Sequence of chain B:
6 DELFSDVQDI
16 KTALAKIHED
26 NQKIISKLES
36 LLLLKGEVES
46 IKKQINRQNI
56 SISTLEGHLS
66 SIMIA

These two protein chains interact to form a complex.

Residue-level contacts at the interface:
Residue V43 in chain B contacts residue E42 in chain A (closest heavy-atom distance 4.1 Å).
Residue L19 in chain B interacts with residue I22 in chain A (closest heavy-atom distance 3.6 Å).
Residue L33 in chain B is in contact with residue L36 in chain A (closest heavy-atom distance 3.9 Å).
Residue Q27 in chain B is in contact with residue D25 in chain A (closest heavy-atom distance 2.9 Å).
Residue K40 in chain B interacts with residue S35 in chain A (closest heavy-atom distance 3.3 Å).
Residue V43 in chain B is in contact with residue I46 in chain A (closest heavy-atom distance 3.5 Å).
Residue L64 in chain B is in contact with residue H63 in chain A (closest heavy-atom distance 3.8 Å).
Residue I15 in chain B is in contact with residue I15 in chain A (closest heavy-atom distance 3.9 Å).
Residue H23 in chain B interacts with residue I22 in chain A (closest heavy-atom distance 3.9 Å).
Residue H23 in chain B contacts residue D25 in chain A (closest heavy-atom distance 2.5 Å).
Residue K16 in chain B contacts residue D11 in chain A (closest heavy-atom distance 3.2 Å).
Residue E61 in chain B interacts with residue T59 in chain A (closest heavy-atom distance 4.1 Å).
Residue L64 in chain B is in contact with residue L64 in chain A (closest heavy-atom distance 4.0 Å).
Residue L8 in chain B is in contact with residue L8 in chain A (closest heavy-atom distance 3.9 Å).
Residue K47 in chain B is in contact with residue E42 in chain A (closest heavy-atom distance 2.7 Å).
Residue L37 in chain B interacts with residue K32 in chain A (closest heavy-atom distance 3.7 Å).
Residue M68 in chain B is in contact with residue H63 in chain A (closest heavy-atom distance 3.4 Å).
Residue L33 in chain B is in contact with residue I29 in chain A (closest heavy-atom distance 3.8 Å).
Residue L33 in chain B is in contact with residue K32 in chain A (closest heavy-atom distance 4.0 Å).
Residue I57 in chain B interacts with residue S56 in chain A (closest heavy-atom distance 3.8 Å).
Residue M68 in chain B is in contact with residue I67 in chain A (closest heavy-atom distance 3.6 Å).
Residue I50 in chain B interacts with residue Q53 in chain A (closest heavy-atom distance 3.9 Å).
Residue I30 in chain B contacts residue I29 in chain A (closest heavy-atom distance 3.8 Å).
Residue K40 in chain B interacts with residue L39 in chain A (closest heavy-atom distance 3.8 Å).
Residue I50 in chain B contacts residue I46 in chain A (closest heavy-atom distance 3.8 Å).
Residue I29 in chain B contacts residue I29 in chain A (closest heavy-atom distance 3.9 Å).
Residue E61 in chain B interacts with residue H63 in chain A (closest heavy-atom distance 2.8 Å).
Residue N54 in chain B is in contact with residue Q49 in chain A (closest heavy-atom distance 3.1 Å).
Residue I50 in chain B interacts with residue I50 in chain A (closest heavy-atom distance 4.1 Å).
Residue L64 in chain B contacts residue I67 in chain A (closest heavy-atom distance 4.1 Å).
Residue M68 in chain B is in contact with residue S66 in chain A (closest heavy-atom distance 4.1 Å).
Residue N26 in chain B interacts with residue D25 in chain A (closest heavy-atom distance 3.1 Å).
Residue K40 in chain B is in contact with residue L38 in chain A (closest heavy-atom distance 4.0 Å).
Residue I22 in chain B is in contact with residue I22 in chain A (closest heavy-atom distance 3.9 Å).
Residue L60 in chain B interacts with residue L60 in chain A (closest heavy-atom distance 3.8 Å).
Residue E44 in chain B is in contact with residue E42 in chain A (closest heavy-atom distance 3.5 Å).
Residue L37 in chain B interacts with residue S35 in chain A (closest heavy-atom distance 3.6 Å).
Residue K47 in chain B contacts residue S45 in chain A (closest heavy-atom distance 3.6 Å).
Residue Q13 in chain B interacts with residue D11 in chain A (closest heavy-atom distance 3.5 Å).
Residue V12 in chain B is in contact with residue I15 in chain A (closest heavy-atom distance 3.8 Å).
Residue I50 in chain B interacts with residue Q49 in chain A (closest heavy-atom distance 3.6 Å).
Residue L36 in chain B is in contact with residue L36 in chain A (closest heavy-atom distance 3.5 Å).
Residue L37 in chain B contacts residue L36 in chain A (closest heavy-atom distance 3.5 Å).
Residue F9 in chain B contacts residue D11 in chain A (closest heavy-atom distance 3.3 Å).
Residue K16 in chain B is in contact with residue D14 in chain A (closest heavy-atom distance 2.4 Å).
Residue N26 in chain B is in contact with residue I22 in chain A (closest heavy-atom distance 3.9 Å).
Residue I30 in chain B interacts with residue K28 in chain A (closest heavy-atom distance 4.0 Å).
Residue L64 in chain B is in contact with residue L60 in chain A (closest heavy-atom distance 3.3 Å).
Residue K16 in chain B interacts with residue I15 in chain A (closest heavy-atom distance 3.8 Å).
Residue V43 in chain B is in contact with residue L39 in chain A (closest heavy-atom distance 3.8 Å).
Residue E61 in chain B contacts residue L60 in chain A (closest heavy-atom distance 3.6 Å).
Residue N51 in chain B interacts with residue Q49 in chain A (closest heavy-atom distance 2.7 Å).
Residue F9 in chain B interacts with residue E7 in chain A (closest heavy-atom distance 3.1 Å).
Residue N26 in chain B contacts residue I29 in chain A (closest heavy-atom distance 3.8 Å).
Residue I46 in chain B is in contact with residue I46 in chain A (closest heavy-atom distance 4.1 Å).
Residue L19 in chain B is in contact with residue I15 in chain A (closest heavy-atom distance 3.8 Å).
Residue N54 in chain B contacts residue Q53 in chain A (closest heavy-atom distance 2.7 Å).
Residue E34 in chain B interacts with residue K32 in chain A (closest heavy-atom distance 2.9 Å).
Residue Q53 in chain B contacts residue Q53 in chain A (closest heavy-atom distance 3.5 Å).
Residue K47 in chain B contacts residue I46 in chain A (closest heavy-atom distance 3.7 Å).

Sequence of chain A:
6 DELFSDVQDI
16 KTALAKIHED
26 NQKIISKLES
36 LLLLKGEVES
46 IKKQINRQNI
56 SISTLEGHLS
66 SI